Sequence of chain B:
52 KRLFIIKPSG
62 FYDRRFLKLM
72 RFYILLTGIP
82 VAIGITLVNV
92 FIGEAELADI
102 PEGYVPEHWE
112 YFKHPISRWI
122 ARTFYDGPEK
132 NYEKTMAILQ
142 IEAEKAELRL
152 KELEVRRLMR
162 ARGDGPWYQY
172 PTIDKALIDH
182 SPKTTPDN

Interface contacts:
Residue W358 in chain A interacts with residue F67 in chain B (closest heavy-atom distance 4.3 Å).
Residue L54 in chain A interacts with residue I142 in chain B (closest heavy-atom distance 4.6 Å).
Residue Y181 in chain A interacts with residue L140 in chain B (closest heavy-atom distance 3.8 Å).
Residue N169 in chain A interacts with residue L151 in chain B (closest heavy-atom distance 3.8 Å).
Residue N169 in chain A interacts with residue L154 in chain B (closest heavy-atom distance 4.3 Å).
Residue P353 in chain A interacts with residue D64 in chain B (closest heavy-atom distance 3.2 Å).
Residue L351 in chain A is in contact with residue P59 in chain B (closest heavy-atom distance 3.4 Å).
Residue A438 in chain A interacts with residue F67 in chain B (closest heavy-atom distance 4.2 Å).
Residue L442 in chain A contacts residue I75 in chain B (closest heavy-atom distance 4.4 Å).
Residue T171 in chain A is in contact with residue L151 in chain B (closest heavy-atom distance 3.4 Å).
Residue N51 in chain A contacts residue N132 in chain B (closest heavy-atom distance 3.6 Å).
Residue S49 in chain A interacts with residue T136 in chain B (closest heavy-atom distance 4.5 Å).
Residue G172 in chain A interacts with residue A147 in chain B (closest heavy-atom distance 3.7 Å).
Residue I178 in chain A contacts residue L140 in chain B (closest heavy-atom distance 4.6 Å).
Residue L50 in chain A is in contact with residue N132 in chain B (closest heavy-atom distance 3.6 Å).
Residue G172 in chain A contacts residue L151 in chain B (closest heavy-atom distance 3.7 Å).
Residue N51 in chain A contacts residue T136 in chain B (closest heavy-atom distance 2.4 Å).
Residue S429 in chain A is in contact with residue Y63 in chain B (closest heavy-atom distance 4.1 Å).
Residue L354 in chain A interacts with residue L68 in chain B (closest heavy-atom distance 4.4 Å).
Residue T431 in chain A interacts with residue F67 in chain B (closest heavy-atom distance 4.2 Å).
Residue N48 in chain A interacts with residue T136 in chain B (closest heavy-atom distance 3.0 Å).
Residue S173 in chain A contacts residue E143 in chain B (closest heavy-atom distance 4.1 Å).
Residue L42 in chain A interacts with residue Y126 in chain B (closest heavy-atom distance 4.7 Å).
Residue L54 in chain A is in contact with residue E143 in chain B (closest heavy-atom distance 4.9 Å).
Residue N434 in chain A interacts with residue D64 in chain B (closest heavy-atom distance 4.7 Å).
Residue L177 in chain A interacts with residue E143 in chain B (closest heavy-atom distance 4.0 Å).
Residue G172 in chain A is in contact with residue R150 in chain B (closest heavy-atom distance 4.7 Å).
Residue T431 in chain A is in contact with residue L70 in chain B (closest heavy-atom distance 4.6 Å).
Residue L354 in chain A interacts with residue F67 in chain B (closest heavy-atom distance 4.1 Å).
Residue L45 in chain A interacts with residue N132 in chain B (closest heavy-atom distance 4.2 Å).
Residue N51 in chain A is in contact with residue K135 in chain B (closest heavy-atom distance 4.2 Å).
Residue I178 in chain A interacts with residue E143 in chain B (closest heavy-atom distance 3.3 Å).
Residue S429 in chain A contacts residue D64 in chain B (closest heavy-atom distance 3.5 Å).
Residue S173 in chain A interacts with residue A147 in chain B (closest heavy-atom distance 3.1 Å).
Residue Q168 in chain A contacts residue R150 in chain B (closest heavy-atom distance 3.7 Å).
Residue N43 in chain A contacts residue Y126 in chain B (closest heavy-atom distance 3.2 Å).
Residue A428 in chain A is in contact with residue Y63 in chain B (closest heavy-atom distance 3.3 Å).
Residue L174 in chain A interacts with residue R150 in chain B (closest heavy-atom distance 4.2 Å).
Residue S53 in chain A is in contact with residue I139 in chain B (closest heavy-atom distance 4.4 Å).
Residue T170 in chain A interacts with residue L151 in chain B (closest heavy-atom distance 4.8 Å).
Residue I178 in chain A contacts residue A144 in chain B (closest heavy-atom distance 4.7 Å).
Residue T350 in chain A is in contact with residue P59 in chain B (closest heavy-atom distance 4.0 Å).
Residue N434 in chain A is in contact with residue F67 in chain B (closest heavy-atom distance 3.3 Å).
Residue L354 in chain A interacts with residue D64 in chain B (closest heavy-atom distance 3.9 Å).
Residue F52 in chain A interacts with residue I139 in chain B (closest heavy-atom distance 4.8 Å).
Residue L177 in chain A interacts with residue I139 in chain B (closest heavy-atom distance 4.5 Å).
Residue A438 in chain A is in contact with residue M71 in chain B (closest heavy-atom distance 4.3 Å).
Residue N48 in chain A contacts residue N132 in chain B (closest heavy-atom distance 3.4 Å).
Residue L54 in chain A is in contact with residue I139 in chain B (closest heavy-atom distance 3.7 Å).
Residue S40 in chain A is in contact with residue Y126 in chain B (closest heavy-atom distance 2.0 Å).
Residue L177 in chain A contacts residue L140 in chain B (closest heavy-atom distance 4.2 Å).
Residue T431 in chain A contacts residue R66 in chain B (closest heavy-atom distance 3.2 Å).
Residue F52 in chain A contacts residue K135 in chain B (closest heavy-atom distance 3.4 Å).
Residue N175 in chain A is in contact with residue E143 in chain B (closest heavy-atom distance 2.2 Å).
Residue S173 in chain A is in contact with residue R150 in chain B (closest heavy-atom distance 4.1 Å).
Residue A435 in chain A contacts residue F67 in chain B (closest heavy-atom distance 3.5 Å).
Residue L41 in chain A is in contact with residue Y126 in chain B (closest heavy-atom distance 4.2 Å).
Residue L352 in chain A is in contact with residue P59 in chain B (closest heavy-atom distance 4.9 Å).
Residue L54 in chain A interacts with residue K146 in chain B (closest heavy-atom distance 4.4 Å).
Residue S49 in chain A is in contact with residue N132 in chain B (closest heavy-atom distance 4.0 Å).

The following describes two proteins that form a bound complex.

Sequence of chain A:
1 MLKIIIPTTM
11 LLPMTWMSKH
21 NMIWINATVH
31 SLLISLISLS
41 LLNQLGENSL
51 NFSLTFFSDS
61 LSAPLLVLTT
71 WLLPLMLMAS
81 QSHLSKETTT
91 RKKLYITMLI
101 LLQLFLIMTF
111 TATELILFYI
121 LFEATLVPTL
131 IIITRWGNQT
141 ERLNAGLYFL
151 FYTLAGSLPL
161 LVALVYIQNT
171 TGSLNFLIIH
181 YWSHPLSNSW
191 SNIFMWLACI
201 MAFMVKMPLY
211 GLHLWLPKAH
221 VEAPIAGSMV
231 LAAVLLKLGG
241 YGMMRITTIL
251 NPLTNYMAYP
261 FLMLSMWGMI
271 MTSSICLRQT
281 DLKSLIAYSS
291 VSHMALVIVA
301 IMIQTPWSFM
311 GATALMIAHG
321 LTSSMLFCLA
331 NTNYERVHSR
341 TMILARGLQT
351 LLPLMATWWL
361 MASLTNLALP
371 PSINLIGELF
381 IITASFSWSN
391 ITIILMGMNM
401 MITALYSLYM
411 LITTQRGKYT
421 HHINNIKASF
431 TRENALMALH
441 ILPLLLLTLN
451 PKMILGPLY